Interface contacts:
Residue F49 in the second protein contacts residue F42 in the first protein (closest heavy-atom distance 4.0 Å).
Residue F49 in the second protein contacts residue D45 in the first protein (closest heavy-atom distance 3.5 Å).
Residue S32 in the second protein interacts with residue E59 in the first protein (closest heavy-atom distance 4.0 Å).
Residue K55 in the second protein is in contact with residue P31 in the first protein (closest heavy-atom distance 3.7 Å).
Residue W71 in the second protein is in contact with residue L63 in the first protein (closest heavy-atom distance 4.1 Å).
Residue L66 in the second protein is in contact with residue W71 in the first protein (closest heavy-atom distance 3.8 Å).
Residue L54 in the second protein contacts residue P31 in the first protein (closest heavy-atom distance 2.9 Å).
Residue A70 in the second protein interacts with residue A70 in the first protein (closest heavy-atom distance 3.6 Å).
Residue F67 in the second protein interacts with residue W71 in the first protein (closest heavy-atom distance 3.9 Å).
Residue E59 in the second protein is in contact with residue S32 in the first protein (closest heavy-atom distance 4.1 Å).
Residue V36 in the second protein is in contact with residue R53 in the first protein (closest heavy-atom distance 3.6 Å).
Residue L66 in the second protein is in contact with residue A70 in the first protein (closest heavy-atom distance 3.2 Å).
Residue L46 in the second protein is in contact with residue L46 in the first protein (closest heavy-atom distance 3.9 Å).
Residue V36 in the second protein contacts residue L54 in the first protein (closest heavy-atom distance 3.7 Å).
Residue L50 in the second protein contacts residue F42 in the first protein (closest heavy-atom distance 3.9 Å).
Residue L54 in the second protein is in contact with residue S32 in the first protein (closest heavy-atom distance 3.7 Å).
Residue L54 in the second protein contacts residue E34 in the first protein (closest heavy-atom distance 4.6 Å).
Residue F42 in the second protein is in contact with residue F49 in the first protein (closest heavy-atom distance 4.0 Å).
Residue L63 in the second protein is in contact with residue W71 in the first protein (closest heavy-atom distance 4.1 Å).
Residue W43 in the second protein is in contact with residue F67 in the first protein (closest heavy-atom distance 3.4 Å).
Residue W71 in the second protein contacts residue L66 in the first protein (closest heavy-atom distance 3.7 Å).
Residue L54 in the second protein is in contact with residue F42 in the first protein (closest heavy-atom distance 3.5 Å).
Residue R53 in the second protein is in contact with residue F42 in the first protein (closest heavy-atom distance 4.1 Å).
Residue L63 in the second protein interacts with residue V37 in the first protein (closest heavy-atom distance 4.0 Å).
Residue W71 in the second protein interacts with residue F67 in the first protein (closest heavy-atom distance 3.9 Å).
Residue F67 in the second protein contacts residue A70 in the first protein (closest heavy-atom distance 4.3 Å).
Residue E59 in the second protein interacts with residue G33 in the first protein (closest heavy-atom distance 3.1 Å).
Residue F67 in the second protein contacts residue W43 in the first protein (closest heavy-atom distance 3.4 Å).
Residue P31 in the second protein is in contact with residue R53 in the first protein (closest heavy-atom distance 4.4 Å).
Residue R53 in the second protein interacts with residue D45 in the first protein (closest heavy-atom distance 2.9 Å).
Residue F42 in the second protein contacts residue R53 in the first protein (closest heavy-atom distance 4.1 Å).
Residue L46 in the second protein is in contact with residue F49 in the first protein (closest heavy-atom distance 3.6 Å).
Residue R53 in the second protein interacts with residue P31 in the first protein (closest heavy-atom distance 4.4 Å).
Residue L50 in the second protein interacts with residue L46 in the first protein (closest heavy-atom distance 3.9 Å).
Residue P31 in the second protein contacts residue K55 in the first protein (closest heavy-atom distance 3.7 Å).
Residue P31 in the second protein is in contact with residue L54 in the first protein (closest heavy-atom distance 2.9 Å).
Residue A70 in the second protein interacts with residue L66 in the first protein (closest heavy-atom distance 3.2 Å).
Residue D45 in the second protein is in contact with residue R53 in the first protein (closest heavy-atom distance 3.0 Å).
Residue L54 in the second protein is in contact with residue V36 in the first protein (closest heavy-atom distance 3.7 Å).
Residue A70 in the second protein interacts with residue F67 in the first protein (closest heavy-atom distance 4.3 Å).
Residue F49 in the second protein is in contact with residue L46 in the first protein (closest heavy-atom distance 3.6 Å).
Residue E59 in the second protein contacts residue E34 in the first protein (closest heavy-atom distance 4.7 Å).
Residue L54 in the second protein interacts with residue V37 in the first protein (closest heavy-atom distance 3.6 Å).
Residue G33 in the second protein contacts residue E59 in the first protein (closest heavy-atom distance 3.1 Å).
Residue S32 in the second protein interacts with residue D56 in the first protein (closest heavy-atom distance 3.4 Å).
Residue D45 in the second protein contacts residue F49 in the first protein (closest heavy-atom distance 3.5 Å).
Residue L46 in the second protein is in contact with residue L50 in the first protein (closest heavy-atom distance 3.9 Å).
Residue G33 in the second protein is in contact with residue L54 in the first protein (closest heavy-atom distance 3.5 Å).
Residue V37 in the second protein contacts residue L63 in the first protein (closest heavy-atom distance 4.0 Å).
Residue D56 in the second protein is in contact with residue S32 in the first protein (closest heavy-atom distance 3.3 Å).
Residue L54 in the second protein contacts residue G33 in the first protein (closest heavy-atom distance 3.5 Å).
Residue V37 in the second protein interacts with residue L54 in the first protein (closest heavy-atom distance 3.6 Å).
Residue E34 in the second protein interacts with residue L54 in the first protein (closest heavy-atom distance 4.6 Å).
Residue R53 in the second protein is in contact with residue V36 in the first protein (closest heavy-atom distance 3.6 Å).
Residue L66 in the second protein is in contact with residue S74 in the first protein (closest heavy-atom distance 3.8 Å).
Residue F42 in the second protein interacts with residue L54 in the first protein (closest heavy-atom distance 3.5 Å).
Residue F67 in the second protein is in contact with residue F67 in the first protein (closest heavy-atom distance 3.2 Å).
Residue S32 in the second protein interacts with residue L54 in the first protein (closest heavy-atom distance 3.8 Å).
Residue S74 in the second protein interacts with residue L66 in the first protein (closest heavy-atom distance 3.8 Å).
Residue F42 in the second protein contacts residue L50 in the first protein (closest heavy-atom distance 3.9 Å).

Sequence of the second protein:
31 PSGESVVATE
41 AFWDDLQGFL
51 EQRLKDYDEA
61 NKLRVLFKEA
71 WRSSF

Sequence of the first protein:
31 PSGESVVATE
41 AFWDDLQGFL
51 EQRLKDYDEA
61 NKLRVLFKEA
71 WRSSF

This data describes a binding interaction between two proteins.